Sequence of chain A:
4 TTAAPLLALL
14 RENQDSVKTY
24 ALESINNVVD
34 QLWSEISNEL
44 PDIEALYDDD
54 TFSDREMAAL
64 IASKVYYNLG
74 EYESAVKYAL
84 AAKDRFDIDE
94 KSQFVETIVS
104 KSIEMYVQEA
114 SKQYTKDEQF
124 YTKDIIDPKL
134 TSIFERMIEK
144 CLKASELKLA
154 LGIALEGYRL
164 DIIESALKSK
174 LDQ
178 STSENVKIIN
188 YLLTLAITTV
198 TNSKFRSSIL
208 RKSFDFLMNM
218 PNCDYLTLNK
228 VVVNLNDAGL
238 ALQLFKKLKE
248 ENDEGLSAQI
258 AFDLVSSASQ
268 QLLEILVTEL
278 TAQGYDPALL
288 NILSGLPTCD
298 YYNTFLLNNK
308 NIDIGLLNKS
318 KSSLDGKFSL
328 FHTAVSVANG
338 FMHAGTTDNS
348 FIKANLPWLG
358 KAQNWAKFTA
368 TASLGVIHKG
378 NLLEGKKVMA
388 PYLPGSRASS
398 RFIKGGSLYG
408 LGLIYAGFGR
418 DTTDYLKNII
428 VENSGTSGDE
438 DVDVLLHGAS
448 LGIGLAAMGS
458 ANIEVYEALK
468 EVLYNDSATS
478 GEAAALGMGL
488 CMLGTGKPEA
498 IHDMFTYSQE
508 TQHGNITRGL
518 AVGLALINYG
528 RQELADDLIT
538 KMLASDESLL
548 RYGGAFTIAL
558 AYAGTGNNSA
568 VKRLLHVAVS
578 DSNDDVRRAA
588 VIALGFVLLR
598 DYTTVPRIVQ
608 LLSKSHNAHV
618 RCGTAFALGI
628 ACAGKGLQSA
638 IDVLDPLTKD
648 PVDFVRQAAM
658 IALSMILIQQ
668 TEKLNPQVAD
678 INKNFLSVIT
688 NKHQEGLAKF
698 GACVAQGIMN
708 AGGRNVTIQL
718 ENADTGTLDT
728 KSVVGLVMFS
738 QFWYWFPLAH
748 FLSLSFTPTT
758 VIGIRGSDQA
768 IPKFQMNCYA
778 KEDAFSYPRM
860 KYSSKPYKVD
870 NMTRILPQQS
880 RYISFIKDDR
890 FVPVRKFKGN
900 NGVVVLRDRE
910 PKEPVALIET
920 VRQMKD

Residue-level contacts at the interface:
Residue P913 in chain A contacts residue V57 in chain B (closest heavy-atom distance 3.7 Å).

The following describes two proteins that form a bound complex.

Sequence of chain B:
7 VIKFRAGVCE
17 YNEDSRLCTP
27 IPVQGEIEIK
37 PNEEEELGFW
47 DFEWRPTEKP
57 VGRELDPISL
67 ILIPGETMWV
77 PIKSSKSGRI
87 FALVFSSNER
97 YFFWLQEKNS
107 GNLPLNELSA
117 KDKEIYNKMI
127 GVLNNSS